Contacts between the two chains:
Residue R143 in the second protein contacts residue I50 in the first protein (closest heavy-atom distance 4.5 Å).
Residue H142 in the second protein interacts with residue I50 in the first protein (closest heavy-atom distance 4.2 Å).
Residue Y146 in the second protein contacts residue L57 in the first protein (closest heavy-atom distance 4.5 Å).
Residue Y144 in the second protein contacts residue A49 in the first protein (closest heavy-atom distance 3.3 Å).
Residue Y144 in the second protein is in contact with residue I50 in the first protein (closest heavy-atom distance 3.5 Å).
Residue Y144 in the second protein contacts residue Y51 in the first protein (closest heavy-atom distance 4.5 Å).
Residue R143 in the second protein contacts residue A49 in the first protein (closest heavy-atom distance 4.0 Å).
Residue Y144 in the second protein interacts with residue C52 in the first protein (closest heavy-atom distance 3.5 Å).

Sequence of the first protein:
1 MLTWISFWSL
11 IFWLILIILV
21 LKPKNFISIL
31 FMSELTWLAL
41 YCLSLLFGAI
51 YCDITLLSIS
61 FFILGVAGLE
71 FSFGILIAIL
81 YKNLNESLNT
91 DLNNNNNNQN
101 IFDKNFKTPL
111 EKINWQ

The following describes two proteins that form a bound complex.

Sequence of the second protein:
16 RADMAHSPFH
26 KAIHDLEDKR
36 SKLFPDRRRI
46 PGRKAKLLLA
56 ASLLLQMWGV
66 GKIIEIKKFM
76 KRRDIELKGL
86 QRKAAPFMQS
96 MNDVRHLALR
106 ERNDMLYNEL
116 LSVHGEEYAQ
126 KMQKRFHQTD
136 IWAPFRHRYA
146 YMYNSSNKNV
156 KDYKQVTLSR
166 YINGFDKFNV